Sequence of chain A:
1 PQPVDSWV

Sequence of chain B:
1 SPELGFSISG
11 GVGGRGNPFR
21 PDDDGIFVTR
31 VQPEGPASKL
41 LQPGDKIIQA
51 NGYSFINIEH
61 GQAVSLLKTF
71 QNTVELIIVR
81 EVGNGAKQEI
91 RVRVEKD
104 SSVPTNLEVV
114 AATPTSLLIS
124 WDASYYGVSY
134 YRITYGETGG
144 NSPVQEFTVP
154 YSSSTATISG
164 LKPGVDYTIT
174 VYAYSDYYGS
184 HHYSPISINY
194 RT

Contacts between the two chains:
Residue Q32 in chain B contacts residue W7 in chain A (closest heavy-atom distance 4.2 Å).
Residue P18 in chain B is in contact with residue V4 in chain A (closest heavy-atom distance 4.5 Å).
Residue D179 in chain B interacts with residue D5 in chain A (closest heavy-atom distance 4.3 Å).
Residue L67 in chain B contacts residue V8 in chain A (closest heavy-atom distance 4.1 Å).
Residue Y133 in chain B contacts residue P3 in chain A (closest heavy-atom distance 4.0 Å).
Residue S132 in chain B contacts residue S6 in chain A (closest heavy-atom distance 4.9 Å).
Residue Y128 in chain B is in contact with residue W7 in chain A (closest heavy-atom distance 4.8 Å).
Residue V64 in chain B is in contact with residue V8 in chain A (closest heavy-atom distance 4.3 Å).
Residue R30 in chain B contacts residue D5 in chain A (closest heavy-atom distance 3.8 Å).
Residue Y180 in chain B contacts residue P3 in chain A (closest heavy-atom distance 3.8 Å).
Residue H60 in chain B contacts residue S6 in chain A (closest heavy-atom distance 2.7 Å).
Residue S7 in chain B contacts residue V8 in chain A (closest heavy-atom distance 4.7 Å).
Residue Y180 in chain B interacts with residue V4 in chain A (closest heavy-atom distance 3.5 Å).
Residue I8 in chain B interacts with residue W7 in chain A (closest heavy-atom distance 4.9 Å).
Residue S178 in chain B interacts with residue S6 in chain A (closest heavy-atom distance 3.4 Å).
Residue R15 in chain B contacts residue P3 in chain A (closest heavy-atom distance 2.9 Å).
Residue H60 in chain B is in contact with residue V4 in chain A (closest heavy-atom distance 4.1 Å).
Residue G130 in chain B contacts residue W7 in chain A (closest heavy-atom distance 3.4 Å).
Residue R15 in chain B is in contact with residue V4 in chain A (closest heavy-atom distance 3.8 Å).
Residue Y180 in chain B contacts residue D5 in chain A (closest heavy-atom distance 3.6 Å).
Residue S178 in chain B contacts residue D5 in chain A (closest heavy-atom distance 4.4 Å).
Residue I8 in chain B is in contact with residue V4 in chain A (closest heavy-atom distance 4.0 Å).
Residue S7 in chain B interacts with residue S6 in chain A (closest heavy-atom distance 3.2 Å).
Residue S132 in chain B contacts residue P3 in chain A (closest heavy-atom distance 3.4 Å).
Residue S9 in chain B contacts residue D5 in chain A (closest heavy-atom distance 4.3 Å).
Residue I8 in chain B contacts residue S6 in chain A (closest heavy-atom distance 2.8 Å).
Residue K68 in chain B interacts with residue W7 in chain A (closest heavy-atom distance 4.2 Å).
Residue S178 in chain B contacts residue W7 in chain A (closest heavy-atom distance 2.8 Å).
Residue S132 in chain B interacts with residue D5 in chain A (closest heavy-atom distance 2.8 Å).
Residue G5 in chain B contacts residue W7 in chain A (closest heavy-atom distance 3.8 Å).
Residue N17 in chain B contacts residue V4 in chain A (closest heavy-atom distance 4.9 Å).
Residue T29 in chain B interacts with residue D5 in chain A (closest heavy-atom distance 4.2 Å).
Residue F6 in chain B is in contact with residue V8 in chain A (closest heavy-atom distance 3.0 Å).
Residue G5 in chain B contacts residue V8 in chain A (closest heavy-atom distance 3.2 Å).
Residue P2 in chain B contacts residue W7 in chain A (closest heavy-atom distance 3.3 Å).
Residue V64 in chain B contacts residue S6 in chain A (closest heavy-atom distance 3.9 Å).
Residue I8 in chain B interacts with residue V8 in chain A (closest heavy-atom distance 4.4 Å).
Residue S9 in chain B is in contact with residue V4 in chain A (closest heavy-atom distance 3.3 Å).
Residue H60 in chain B interacts with residue D5 in chain A (closest heavy-atom distance 4.6 Å).
Residue Y180 in chain B is in contact with residue S6 in chain A (closest heavy-atom distance 3.1 Å).
Residue P2 in chain B is in contact with residue V8 in chain A (closest heavy-atom distance 3.4 Å).
Residue S7 in chain B contacts residue W7 in chain A (closest heavy-atom distance 3.7 Å).
Residue Y181 in chain B interacts with residue S6 in chain A (closest heavy-atom distance 3.8 Å).
Residue D179 in chain B interacts with residue W7 in chain A (closest heavy-atom distance 4.7 Å).
Residue R15 in chain B interacts with residue Q2 in chain A (closest heavy-atom distance 3.4 Å).
Residue Y129 in chain B contacts residue W7 in chain A (closest heavy-atom distance 4.0 Å).
Residue L4 in chain B interacts with residue V8 in chain A (closest heavy-atom distance 3.1 Å).
Residue S7 in chain B interacts with residue D5 in chain A (closest heavy-atom distance 2.7 Å).
Residue I8 in chain B contacts residue D5 in chain A (closest heavy-atom distance 3.1 Å).
Residue F6 in chain B contacts residue W7 in chain A (closest heavy-atom distance 3.5 Å).
Residue G16 in chain B interacts with residue V4 in chain A (closest heavy-atom distance 4.1 Å).
Residue S132 in chain B contacts residue W7 in chain A (closest heavy-atom distance 4.0 Å).
Residue E3 in chain B interacts with residue V8 in chain A (closest heavy-atom distance 3.0 Å).
Residue V131 in chain B contacts residue W7 in chain A (closest heavy-atom distance 3.5 Å).
Residue K68 in chain B interacts with residue V8 in chain A (closest heavy-atom distance 4.8 Å).
Residue G10 in chain B contacts residue V4 in chain A (closest heavy-atom distance 4.3 Å).
Residue F6 in chain B is in contact with residue S6 in chain A (closest heavy-atom distance 4.3 Å).
Residue R30 in chain B contacts residue W7 in chain A (closest heavy-atom distance 3.4 Å).
Residue D179 in chain B interacts with residue S6 in chain A (closest heavy-atom distance 3.4 Å).
Residue V31 in chain B contacts residue W7 in chain A (closest heavy-atom distance 4.5 Å).

These two protein chains interact to form a complex.